Residue-level contacts at the interface:
Residue P3 in protein 1 interacts with residue I29 in protein 2 (closest heavy-atom distance 4.0 Å).
Residue L64 in protein 1 interacts with residue I30 in protein 2 (closest heavy-atom distance 3.7 Å).
Residue F14 in protein 1 is in contact with residue Q19 in protein 2 (closest heavy-atom distance 3.3 Å).
Residue P3 in protein 1 interacts with residue D33 in protein 2 (closest heavy-atom distance 4.5 Å).
Residue V71 in protein 1 interacts with residue I30 in protein 2 (closest heavy-atom distance 4.4 Å).
Residue F57 in protein 1 interacts with residue Q20 in protein 2 (closest heavy-atom distance 3.8 Å).
Residue L10 in protein 1 interacts with residue H25 in protein 2 (closest heavy-atom distance 3.7 Å).
Residue Y21 in protein 1 interacts with residue Q18 in protein 2 (closest heavy-atom distance 2.5 Å).
Residue Y6 in protein 1 interacts with residue I29 in protein 2 (closest heavy-atom distance 3.8 Å).
Residue V11 in protein 1 is in contact with residue L26 in protein 2 (closest heavy-atom distance 4.0 Å).
Residue F57 in protein 1 interacts with residue L16 in protein 2 (closest heavy-atom distance 3.9 Å).
Residue I67 in protein 1 interacts with residue I30 in protein 2 (closest heavy-atom distance 3.9 Å).
Residue L28 in protein 1 contacts residue L8 in protein 2 (closest heavy-atom distance 3.5 Å).
Residue R82 in protein 1 is in contact with residue K38 in protein 2 (closest heavy-atom distance 3.1 Å).
Residue F14 in protein 1 is in contact with residue L23 in protein 2 (closest heavy-atom distance 3.6 Å).
Residue F14 in protein 1 contacts residue G22 in protein 2 (closest heavy-atom distance 4.3 Å).
Residue Y81 in protein 1 is in contact with residue L39 in protein 2 (closest heavy-atom distance 3.9 Å).
Residue L60 in protein 1 contacts residue L23 in protein 2 (closest heavy-atom distance 3.8 Å).
Residue A61 in protein 1 is in contact with residue L23 in protein 2 (closest heavy-atom distance 3.9 Å).
Residue F57 in protein 1 interacts with residue Q19 in protein 2 (closest heavy-atom distance 3.4 Å).
Residue Y78 in protein 1 is in contact with residue L39 in protein 2 (closest heavy-atom distance 3.5 Å).
Residue Y78 in protein 1 is in contact with residue K38 in protein 2 (closest heavy-atom distance 3.6 Å).
Residue Y21 in protein 1 is in contact with residue H15 in protein 2 (closest heavy-atom distance 3.5 Å).
Residue T34 in protein 1 is in contact with residue Y2 in protein 2 (closest heavy-atom distance 4.7 Å).
Residue L64 in protein 1 contacts residue I27 in protein 2 (closest heavy-atom distance 3.8 Å).
Residue L32 in protein 1 is in contact with residue L8 in protein 2 (closest heavy-atom distance 3.1 Å).
Residue Q35 in protein 1 contacts residue Y2 in protein 2 (closest heavy-atom distance 4.3 Å).
Residue I53 in protein 1 is in contact with residue L16 in protein 2 (closest heavy-atom distance 4.3 Å).
Residue S39 in protein 1 contacts residue Y2 in protein 2 (closest heavy-atom distance 3.5 Å).
Residue H68 in protein 1 is in contact with residue D33 in protein 2 (closest heavy-atom distance 3.0 Å).
Residue L64 in protein 1 interacts with residue L23 in protein 2 (closest heavy-atom distance 4.0 Å).
Residue L18 in protein 1 is in contact with residue Q19 in protein 2 (closest heavy-atom distance 3.4 Å).
Residue I25 in protein 1 interacts with residue I12 in protein 2 (closest heavy-atom distance 4.1 Å).
Residue L28 in protein 1 is in contact with residue H15 in protein 2 (closest heavy-atom distance 4.5 Å).
Residue L64 in protein 1 is in contact with residue L26 in protein 2 (closest heavy-atom distance 4.5 Å).
Residue R82 in protein 1 is in contact with residue V40 in protein 2 (closest heavy-atom distance 3.6 Å).
Residue F7 in protein 1 is in contact with residue L26 in protein 2 (closest heavy-atom distance 3.6 Å).
Residue Y78 in protein 1 interacts with residue I37 in protein 2 (closest heavy-atom distance 3.2 Å).
Residue V71 in protein 1 interacts with residue I37 in protein 2 (closest heavy-atom distance 4.6 Å).
Residue Q24 in protein 1 contacts residue H15 in protein 2 (closest heavy-atom distance 2.9 Å).
Residue F7 in protein 1 interacts with residue I29 in protein 2 (closest heavy-atom distance 3.9 Å).
Residue R82 in protein 1 contacts residue L39 in protein 2 (closest heavy-atom distance 2.8 Å).
Residue F7 in protein 1 contacts residue I30 in protein 2 (closest heavy-atom distance 4.2 Å).
Residue L28 in protein 1 contacts residue I12 in protein 2 (closest heavy-atom distance 4.4 Å).
Residue L10 in protein 1 is in contact with residue I29 in protein 2 (closest heavy-atom distance 3.8 Å).
Residue H68 in protein 1 interacts with residue I29 in protein 2 (closest heavy-atom distance 4.2 Å).
Residue V71 in protein 1 interacts with residue L34 in protein 2 (closest heavy-atom distance 4.0 Å).
Residue L10 in protein 1 interacts with residue L26 in protein 2 (closest heavy-atom distance 3.8 Å).
Residue K75 in protein 1 interacts with residue D36 in protein 2 (closest heavy-atom distance 4.6 Å).
Residue V71 in protein 1 contacts residue D33 in protein 2 (closest heavy-atom distance 3.9 Å).
Residue L28 in protein 1 interacts with residue E11 in protein 2 (closest heavy-atom distance 3.7 Å).
Residue I25 in protein 1 is in contact with residue L16 in protein 2 (closest heavy-atom distance 3.9 Å).
Residue Q17 in protein 1 interacts with residue Q18 in protein 2 (closest heavy-atom distance 3.4 Å).
Residue H68 in protein 1 contacts residue I30 in protein 2 (closest heavy-atom distance 4.0 Å).
Residue Y6 in protein 1 interacts with residue H25 in protein 2 (closest heavy-atom distance 3.2 Å).
Residue Q17 in protein 1 contacts residue Q19 in protein 2 (closest heavy-atom distance 3.7 Å).
Residue Y21 in protein 1 contacts residue Q19 in protein 2 (closest heavy-atom distance 3.4 Å).
Residue I25 in protein 1 is in contact with residue H15 in protein 2 (closest heavy-atom distance 3.9 Å).
Residue K75 in protein 1 is in contact with residue I37 in protein 2 (closest heavy-atom distance 3.4 Å).
Residue F57 in protein 1 contacts residue L23 in protein 2 (closest heavy-atom distance 3.8 Å).

Sequence of protein 1:
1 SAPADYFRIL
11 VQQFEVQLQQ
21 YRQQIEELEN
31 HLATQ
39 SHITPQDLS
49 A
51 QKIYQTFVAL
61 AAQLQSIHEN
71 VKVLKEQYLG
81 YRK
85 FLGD

Sequence of protein 2:
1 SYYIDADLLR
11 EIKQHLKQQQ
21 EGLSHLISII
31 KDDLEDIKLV

These two protein chains interact to form a complex.